Residue-level contacts at the interface:
Residue S782 in the first protein interacts with residue S260 in the second protein (closest heavy-atom distance 3.4 Å).
Residue K601 in the first protein contacts residue T12 in the second protein (closest heavy-atom distance 3.6 Å).
Residue D159 in the first protein is in contact with residue K18 in the second protein (closest heavy-atom distance 3.1 Å).
Residue Q781 in the first protein is in contact with residue T258 in the second protein (closest heavy-atom distance 3.7 Å).
Residue K598 in the first protein contacts residue P9 in the second protein (closest heavy-atom distance 3.5 Å).
Residue E290 in the first protein interacts with residue Q13 in the second protein (closest heavy-atom distance 3.5 Å).
Residue S782 in the first protein contacts residue G259 in the second protein (closest heavy-atom distance 2.6 Å).
Residue R202 in the first protein interacts with residue S176 in the second protein (closest heavy-atom distance 3.5 Å).
Residue E193 in the first protein contacts residue D309 in the second protein (closest heavy-atom distance 3.6 Å).
Residue Q781 in the first protein is in contact with residue A312 in the second protein (closest heavy-atom distance 3.4 Å).
Residue N260 in the first protein interacts with residue N36 in the second protein (closest heavy-atom distance 3.4 Å).
Residue D153 in the first protein interacts with residue L15 in the second protein (closest heavy-atom distance 3.7 Å).
Residue E288 in the first protein interacts with residue L15 in the second protein (closest heavy-atom distance 3.4 Å).
Residue G289 in the first protein contacts residue L15 in the second protein (closest heavy-atom distance 3.5 Å).
Residue P276 in the first protein interacts with residue L307 in the second protein (closest heavy-atom distance 3.4 Å).
Residue M278 in the first protein is in contact with residue D309 in the second protein (closest heavy-atom distance 3.2 Å).
Residue S605 in the first protein is in contact with residue V5 in the second protein (closest heavy-atom distance 3.1 Å).
Residue S782 in the first protein is in contact with residue T258 in the second protein (closest heavy-atom distance 3.4 Å).
Residue H158 in the first protein is in contact with residue K18 in the second protein (closest heavy-atom distance 3.7 Å).
Residue N658 in the first protein contacts residue A2 in the second protein (closest heavy-atom distance 3.5 Å).
Residue K601 in the first protein contacts residue D8 in the second protein (closest heavy-atom distance 3.5 Å).
Residue G289 in the first protein is in contact with residue Q13 in the second protein (closest heavy-atom distance 3.7 Å).
Residue Q781 in the first protein is in contact with residue N313 in the second protein (closest heavy-atom distance 3.7 Å).
Residue R784 in the first protein interacts with residue E311 in the second protein (closest heavy-atom distance 3.0 Å).
Residue L160 in the first protein contacts residue Q13 in the second protein (closest heavy-atom distance 3.7 Å).
Residue G275 in the first protein interacts with residue L305 in the second protein (closest heavy-atom distance 3.5 Å).
Residue N658 in the first protein is in contact with residue S3 in the second protein (closest heavy-atom distance 3.4 Å).
Residue D153 in the first protein interacts with residue G16 in the second protein (closest heavy-atom distance 3.2 Å).
Residue V262 in the first protein contacts residue T214 in the second protein (closest heavy-atom distance 3.3 Å).
Residue V262 in the first protein contacts residue A172 in the second protein (closest heavy-atom distance 3.2 Å).
Residue I274 in the first protein is in contact with residue Q253 in the second protein (closest heavy-atom distance 3.3 Å).
Residue D162 in the first protein contacts residue K18 in the second protein (closest heavy-atom distance 2.8 Å).
Residue G289 in the first protein contacts residue T12 in the second protein (closest heavy-atom distance 3.0 Å).
Residue P276 in the first protein contacts residue D309 in the second protein (closest heavy-atom distance 3.4 Å).
Residue V190 in the first protein is in contact with residue L305 in the second protein (closest heavy-atom distance 3.6 Å).
Residue G156 in the first protein is in contact with residue K18 in the second protein (closest heavy-atom distance 3.2 Å).
Residue Q781 in the first protein interacts with residue E311 in the second protein (closest heavy-atom distance 2.8 Å).
Residue E591 in the first protein interacts with residue R320 in the second protein (closest heavy-atom distance 2.9 Å).
Residue V152 in the first protein is in contact with residue L15 in the second protein (closest heavy-atom distance 3.5 Å).
Residue V291 in the first protein interacts with residue L15 in the second protein (closest heavy-atom distance 3.7 Å).
Residue P780 in the first protein contacts residue G259 in the second protein (closest heavy-atom distance 3.7 Å).
Residue R154 in the first protein contacts residue L15 in the second protein (closest heavy-atom distance 3.6 Å).
Residue P276 in the first protein contacts residue L305 in the second protein (closest heavy-atom distance 3.4 Å).
Residue A589 in the first protein is in contact with residue I308 in the second protein (closest heavy-atom distance 3.7 Å).
Residue Q205 in the first protein contacts residue R215 in the second protein (closest heavy-atom distance 3.3 Å).
Residue K256 in the first protein interacts with residue A213 in the second protein (closest heavy-atom distance 3.7 Å).
Residue T659 in the first protein contacts residue V5 in the second protein (closest heavy-atom distance 3.6 Å).
Residue L602 in the first protein contacts residue I7 in the second protein (closest heavy-atom distance 3.6 Å).
Residue E277 in the first protein contacts residue D309 in the second protein (closest heavy-atom distance 3.4 Å).
Residue K601 in the first protein interacts with residue I7 in the second protein (closest heavy-atom distance 3.3 Å).
Residue Y206 in the first protein interacts with residue R215 in the second protein (closest heavy-atom distance 3.2 Å).
Residue E288 in the first protein is in contact with residue N14 in the second protein (closest heavy-atom distance 3.5 Å).
Residue M278 in the first protein is in contact with residue S310 in the second protein (closest heavy-atom distance 3.0 Å).
Residue A590 in the first protein is in contact with residue R320 in the second protein (closest heavy-atom distance 2.7 Å).
Residue R267 in the first protein contacts residue P174 in the second protein (closest heavy-atom distance 3.5 Å).
Residue R154 in the first protein is in contact with residue N14 in the second protein (closest heavy-atom distance 3.1 Å).
Residue Q597 in the first protein interacts with residue T12 in the second protein (closest heavy-atom distance 3.3 Å).
Residue Q781 in the first protein interacts with residue I314 in the second protein (closest heavy-atom distance 2.8 Å).
Residue A161 in the first protein contacts residue L305 in the second protein (closest heavy-atom distance 3.4 Å).
Residue G156 in the first protein interacts with residue V17 in the second protein (closest heavy-atom distance 3.1 Å).

Sequence of the second protein:
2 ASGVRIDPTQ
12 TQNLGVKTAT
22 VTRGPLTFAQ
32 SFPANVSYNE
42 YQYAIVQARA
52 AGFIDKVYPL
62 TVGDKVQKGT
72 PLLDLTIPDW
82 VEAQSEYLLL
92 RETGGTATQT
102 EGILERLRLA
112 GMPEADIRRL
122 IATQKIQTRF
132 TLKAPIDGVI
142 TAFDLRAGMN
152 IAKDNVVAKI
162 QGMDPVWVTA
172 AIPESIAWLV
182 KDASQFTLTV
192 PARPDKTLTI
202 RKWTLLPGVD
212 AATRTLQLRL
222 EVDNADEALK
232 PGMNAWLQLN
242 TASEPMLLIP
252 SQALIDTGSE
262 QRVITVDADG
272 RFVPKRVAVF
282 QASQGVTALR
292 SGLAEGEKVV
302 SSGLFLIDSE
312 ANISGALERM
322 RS

Sequence of the first protein:
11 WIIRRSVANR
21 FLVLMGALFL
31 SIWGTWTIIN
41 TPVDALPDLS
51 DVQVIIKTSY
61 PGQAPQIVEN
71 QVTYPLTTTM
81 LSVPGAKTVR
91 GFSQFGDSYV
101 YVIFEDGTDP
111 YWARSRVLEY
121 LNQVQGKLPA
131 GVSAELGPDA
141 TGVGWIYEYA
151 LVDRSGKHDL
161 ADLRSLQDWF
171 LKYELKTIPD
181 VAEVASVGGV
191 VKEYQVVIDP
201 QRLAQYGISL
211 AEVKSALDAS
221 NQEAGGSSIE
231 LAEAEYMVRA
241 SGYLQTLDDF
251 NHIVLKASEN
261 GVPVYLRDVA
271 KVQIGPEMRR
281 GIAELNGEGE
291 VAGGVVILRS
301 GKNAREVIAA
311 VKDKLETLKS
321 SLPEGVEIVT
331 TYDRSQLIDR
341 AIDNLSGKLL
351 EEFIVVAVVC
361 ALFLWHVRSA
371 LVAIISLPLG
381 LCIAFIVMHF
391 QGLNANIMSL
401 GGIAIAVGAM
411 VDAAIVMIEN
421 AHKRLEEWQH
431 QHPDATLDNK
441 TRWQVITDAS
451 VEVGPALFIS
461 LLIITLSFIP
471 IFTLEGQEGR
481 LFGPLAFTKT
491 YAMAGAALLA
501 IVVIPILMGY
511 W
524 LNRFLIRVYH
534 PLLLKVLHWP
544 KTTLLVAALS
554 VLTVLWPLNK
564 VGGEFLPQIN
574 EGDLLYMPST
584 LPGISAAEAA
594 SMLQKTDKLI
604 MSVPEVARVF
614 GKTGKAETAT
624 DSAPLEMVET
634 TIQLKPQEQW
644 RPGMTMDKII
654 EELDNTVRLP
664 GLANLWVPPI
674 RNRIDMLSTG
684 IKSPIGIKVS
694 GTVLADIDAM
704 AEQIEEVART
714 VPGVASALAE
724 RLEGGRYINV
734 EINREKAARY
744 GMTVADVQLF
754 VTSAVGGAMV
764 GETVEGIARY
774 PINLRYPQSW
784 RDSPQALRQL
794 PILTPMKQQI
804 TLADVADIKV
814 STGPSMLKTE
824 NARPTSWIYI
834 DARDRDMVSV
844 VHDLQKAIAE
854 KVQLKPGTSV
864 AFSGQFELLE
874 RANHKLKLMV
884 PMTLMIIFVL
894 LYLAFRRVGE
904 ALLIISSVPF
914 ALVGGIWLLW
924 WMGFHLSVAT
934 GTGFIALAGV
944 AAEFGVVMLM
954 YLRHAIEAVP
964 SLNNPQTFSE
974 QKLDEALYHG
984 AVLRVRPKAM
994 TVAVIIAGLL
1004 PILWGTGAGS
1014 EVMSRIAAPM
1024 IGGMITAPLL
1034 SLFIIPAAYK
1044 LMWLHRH

This data describes a binding interaction between two proteins.